Sequence of the first protein:
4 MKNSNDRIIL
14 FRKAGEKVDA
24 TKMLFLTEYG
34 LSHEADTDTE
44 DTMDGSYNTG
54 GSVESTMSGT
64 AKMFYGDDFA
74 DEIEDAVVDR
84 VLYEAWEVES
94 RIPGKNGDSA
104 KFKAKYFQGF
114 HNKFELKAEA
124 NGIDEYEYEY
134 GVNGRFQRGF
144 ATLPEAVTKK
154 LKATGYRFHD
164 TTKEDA

This data describes a binding interaction between two proteins.

Sequence of the second protein:
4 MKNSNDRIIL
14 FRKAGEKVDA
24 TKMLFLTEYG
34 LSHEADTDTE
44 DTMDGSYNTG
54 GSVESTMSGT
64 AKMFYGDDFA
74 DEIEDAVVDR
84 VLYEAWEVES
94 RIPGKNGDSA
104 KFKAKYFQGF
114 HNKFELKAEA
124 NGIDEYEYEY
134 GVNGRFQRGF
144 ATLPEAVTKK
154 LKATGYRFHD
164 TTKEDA

Residue-level contacts at the interface:
Residue L34 in the second protein interacts with residue F117 in the first protein (closest heavy-atom distance 4.0 Å).
Residue S7 in the second protein is in contact with residue A123 in the first protein (closest heavy-atom distance 4.1 Å).
Residue R141 in the second protein interacts with residue D74 in the first protein (closest heavy-atom distance 2.2 Å).
Residue K5 in the second protein contacts residue I126 in the first protein (closest heavy-atom distance 2.8 Å).
Residue S7 in the second protein is in contact with residue E122 in the first protein (closest heavy-atom distance 2.3 Å).
Residue Y32 in the second protein interacts with residue A121 in the first protein (closest heavy-atom distance 3.2 Å).
Residue K5 in the second protein interacts with residue M66 in the first protein (closest heavy-atom distance 3.1 Å).
Residue T30 in the second protein is in contact with residue A121 in the first protein (closest heavy-atom distance 3.9 Å).
Residue L34 in the second protein contacts residue E118 in the first protein (closest heavy-atom distance 3.3 Å).
Residue D9 in the second protein interacts with residue Y68 in the first protein (closest heavy-atom distance 2.2 Å).
Residue S58 in the second protein is in contact with residue V81 in the first protein (closest heavy-atom distance 4.1 Å).
Residue H36 in the second protein contacts residue E77 in the first protein (closest heavy-atom distance 3.6 Å).
Residue T30 in the second protein is in contact with residue A123 in the first protein (closest heavy-atom distance 3.5 Å).
Residue N6 in the second protein interacts with residue G125 in the first protein (closest heavy-atom distance 3.9 Å).
Residue M4 in the second protein is in contact with residue M66 in the first protein (closest heavy-atom distance 4.3 Å).
Residue V56 in the second protein is in contact with residue V80 in the first protein (closest heavy-atom distance 4.0 Å).
Residue I95 in the second protein contacts residue Y68 in the first protein (closest heavy-atom distance 4.1 Å).
Residue R10 in the second protein contacts residue A121 in the first protein (closest heavy-atom distance 4.2 Å).
Residue E31 in the second protein is in contact with residue A121 in the first protein (closest heavy-atom distance 3.5 Å).
Residue E31 in the second protein is in contact with residue E122 in the first protein (closest heavy-atom distance 4.1 Å).
Residue N51 in the second protein is in contact with residue F113 in the first protein (closest heavy-atom distance 3.2 Å).
Residue S7 in the second protein is in contact with residue N124 in the first protein (closest heavy-atom distance 4.1 Å).
Residue S7 in the second protein interacts with residue G125 in the first protein (closest heavy-atom distance 2.9 Å).
Residue R141 in the second protein is in contact with residue E77 in the first protein (closest heavy-atom distance 2.8 Å).
Residue M4 in the second protein is in contact with residue F67 in the first protein (closest heavy-atom distance 3.7 Å).
Residue G33 in the second protein contacts residue K120 in the first protein (closest heavy-atom distance 4.3 Å).
Residue S35 in the second protein is in contact with residue E118 in the first protein (closest heavy-atom distance 3.5 Å).
Residue G54 in the second protein contacts residue R83 in the first protein (closest heavy-atom distance 3.9 Å).
Residue F139 in the second protein contacts residue E77 in the first protein (closest heavy-atom distance 2.8 Å).
Residue T30 in the second protein is in contact with residue E122 in the first protein (closest heavy-atom distance 3.6 Å).
Residue S7 in the second protein is in contact with residue A121 in the first protein (closest heavy-atom distance 3.6 Å).
Residue R10 in the second protein is in contact with residue D127 in the first protein (closest heavy-atom distance 2.3 Å).
Residue R138 in the second protein is in contact with residue V81 in the first protein (closest heavy-atom distance 3.5 Å).
Residue H36 in the second protein contacts residue F117 in the first protein (closest heavy-atom distance 2.6 Å).
Residue M4 in the second protein is in contact with residue I126 in the first protein (closest heavy-atom distance 3.4 Å).
Residue H36 in the second protein interacts with residue V81 in the first protein (closest heavy-atom distance 3.5 Å).
Residue E37 in the second protein is in contact with residue K116 in the first protein (closest heavy-atom distance 3.3 Å).
Residue K5 in the second protein is in contact with residue G125 in the first protein (closest heavy-atom distance 4.2 Å).
Residue A38 in the second protein contacts residue R83 in the first protein (closest heavy-atom distance 2.9 Å).
Residue K5 in the second protein is in contact with residue D127 in the first protein (closest heavy-atom distance 2.8 Å).
Residue R141 in the second protein contacts residue D78 in the first protein (closest heavy-atom distance 2.4 Å).
Residue S35 in the second protein contacts residue F117 in the first protein (closest heavy-atom distance 3.6 Å).
Residue M4 in the second protein is in contact with residue Y68 in the first protein (closest heavy-atom distance 2.8 Å).
Residue N8 in the second protein is in contact with residue N124 in the first protein (closest heavy-atom distance 3.1 Å).
Residue K108 in the second protein contacts residue D74 in the first protein (closest heavy-atom distance 3.1 Å).
Residue G33 in the second protein interacts with residue L119 in the first protein (closest heavy-atom distance 3.3 Å).
Residue N8 in the second protein contacts residue A123 in the first protein (closest heavy-atom distance 4.1 Å).
Residue K5 in the second protein contacts residue Y68 in the first protein (closest heavy-atom distance 3.5 Å).
Residue T40 in the second protein interacts with residue R83 in the first protein (closest heavy-atom distance 3.4 Å).
Residue M4 in the second protein interacts with residue K65 in the first protein (closest heavy-atom distance 4.3 Å).
Residue H36 in the second protein contacts residue K116 in the first protein (closest heavy-atom distance 3.7 Å).
Residue V56 in the second protein contacts residue V81 in the first protein (closest heavy-atom distance 3.9 Å).
Residue E37 in the second protein interacts with residue V80 in the first protein (closest heavy-atom distance 4.3 Å).
Residue L34 in the second protein interacts with residue L119 in the first protein (closest heavy-atom distance 3.2 Å).
Residue E37 in the second protein contacts residue N115 in the first protein (closest heavy-atom distance 3.9 Å).
Residue A38 in the second protein interacts with residue N115 in the first protein (closest heavy-atom distance 3.2 Å).
Residue H36 in the second protein is in contact with residue V80 in the first protein (closest heavy-atom distance 3.1 Å).
Residue N6 in the second protein interacts with residue Y68 in the first protein (closest heavy-atom distance 2.9 Å).
Residue Y32 in the second protein contacts residue K120 in the first protein (closest heavy-atom distance 3.4 Å).
Residue R138 in the second protein is in contact with residue D78 in the first protein (closest heavy-atom distance 4.0 Å).